Residue-level contacts at the interface:
Residue F196 in protein 2 is in contact with residue Y192 in protein 1 (closest heavy-atom distance 2.6 Å).
Residue K193 in protein 2 is in contact with residue Y192 in protein 1 (closest heavy-atom distance 2.4 Å).
Residue L349 in protein 2 contacts residue N336 in protein 1 (closest heavy-atom distance 5.0 Å).
Residue Y192 in protein 2 contacts residue F196 in protein 1 (closest heavy-atom distance 2.3 Å).
Residue K193 in protein 2 is in contact with residue K193 in protein 1 (closest heavy-atom distance 4.6 Å).
Residue Y192 in protein 2 contacts residue K193 in protein 1 (closest heavy-atom distance 2.7 Å).

Sequence of protein 2:
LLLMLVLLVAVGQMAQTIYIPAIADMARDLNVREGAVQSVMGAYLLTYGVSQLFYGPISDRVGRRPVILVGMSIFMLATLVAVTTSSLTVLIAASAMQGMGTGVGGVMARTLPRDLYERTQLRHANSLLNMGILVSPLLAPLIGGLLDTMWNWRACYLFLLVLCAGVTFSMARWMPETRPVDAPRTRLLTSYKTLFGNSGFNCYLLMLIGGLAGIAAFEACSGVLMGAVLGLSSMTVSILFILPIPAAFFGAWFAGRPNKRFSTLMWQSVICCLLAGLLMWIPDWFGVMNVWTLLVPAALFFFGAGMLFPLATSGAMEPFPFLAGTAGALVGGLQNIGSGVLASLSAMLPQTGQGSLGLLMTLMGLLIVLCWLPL

Sequence of protein 1:
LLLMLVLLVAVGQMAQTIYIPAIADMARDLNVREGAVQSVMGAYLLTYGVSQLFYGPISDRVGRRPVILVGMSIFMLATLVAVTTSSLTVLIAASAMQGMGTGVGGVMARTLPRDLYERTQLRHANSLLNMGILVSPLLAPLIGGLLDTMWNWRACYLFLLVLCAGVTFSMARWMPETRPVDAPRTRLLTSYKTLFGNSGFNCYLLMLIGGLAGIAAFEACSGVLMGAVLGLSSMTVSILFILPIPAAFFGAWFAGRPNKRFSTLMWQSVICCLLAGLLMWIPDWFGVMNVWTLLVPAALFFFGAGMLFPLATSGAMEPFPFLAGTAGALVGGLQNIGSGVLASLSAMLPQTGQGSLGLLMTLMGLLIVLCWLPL

The following describes two proteins that form a bound complex.